Sequence of the second protein:
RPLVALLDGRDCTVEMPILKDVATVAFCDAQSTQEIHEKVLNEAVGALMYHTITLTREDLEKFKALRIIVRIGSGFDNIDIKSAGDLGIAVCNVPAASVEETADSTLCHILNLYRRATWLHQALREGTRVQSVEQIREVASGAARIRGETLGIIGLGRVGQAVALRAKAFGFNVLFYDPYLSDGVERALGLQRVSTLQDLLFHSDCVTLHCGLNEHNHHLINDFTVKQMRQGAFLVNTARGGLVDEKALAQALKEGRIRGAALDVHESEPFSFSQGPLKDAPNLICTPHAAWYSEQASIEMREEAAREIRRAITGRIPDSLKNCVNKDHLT

These two protein chains interact to form a complex.

Sequence of the first protein:
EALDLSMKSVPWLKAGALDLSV

Residue-level contacts at the interface:
Residue V68 in the second protein interacts with residue L110 in the first protein (closest heavy-atom distance 3.4 Å).
Residue V83 in the second protein contacts residue L112 in the first protein (closest heavy-atom distance 4.2 Å).
Residue K82 in the second protein contacts residue L112 in the first protein (closest heavy-atom distance 4.3 Å).
Residue D72 in the second protein contacts residue S113 in the first protein (closest heavy-atom distance 4.5 Å).
Residue V68 in the second protein is in contact with residue A109 in the first protein (closest heavy-atom distance 3.9 Å).
Residue A69 in the second protein interacts with residue A109 in the first protein (closest heavy-atom distance 4.3 Å).
Residue F70 in the second protein interacts with residue L112 in the first protein (closest heavy-atom distance 3.3 Å).
Residue C71 in the second protein is in contact with residue S113 in the first protein (closest heavy-atom distance 3.5 Å).
Residue F70 in the second protein interacts with residue L110 in the first protein (closest heavy-atom distance 3.5 Å).
Residue A69 in the second protein is in contact with residue L112 in the first protein (closest heavy-atom distance 4.1 Å).
Residue F70 in the second protein is in contact with residue A109 in the first protein (closest heavy-atom distance 3.7 Å).
Residue C55 in the second protein is in contact with residue A109 in the first protein (closest heavy-atom distance 4.8 Å).
Residue R53 in the second protein is in contact with residue S113 in the first protein (closest heavy-atom distance 4.8 Å).
Residue E78 in the second protein interacts with residue V114 in the first protein (closest heavy-atom distance 4.3 Å).
Residue C71 in the second protein is in contact with residue L112 in the first protein (closest heavy-atom distance 4.4 Å).
Residue A69 in the second protein contacts residue L110 in the first protein (closest heavy-atom distance 3.5 Å).
Residue R53 in the second protein interacts with residue D111 in the first protein (closest heavy-atom distance 4.7 Å).
Residue I79 in the second protein interacts with residue V114 in the first protein (closest heavy-atom distance 4.8 Å).
Residue F70 in the second protein is in contact with residue S113 in the first protein (closest heavy-atom distance 4.1 Å).
Residue L46 in the second protein is in contact with residue L112 in the first protein (closest heavy-atom distance 4.8 Å).
Residue H80 in the second protein contacts residue V114 in the first protein (closest heavy-atom distance 3.6 Å).
Residue F70 in the second protein is in contact with residue D111 in the first protein (closest heavy-atom distance 3.2 Å).
Residue M59 in the second protein interacts with residue A109 in the first protein (closest heavy-atom distance 4.9 Å).
Residue C71 in the second protein interacts with residue V114 in the first protein (closest heavy-atom distance 4.7 Å).
Residue M59 in the second protein contacts residue G108 in the first protein (closest heavy-atom distance 4.8 Å).
Residue H80 in the second protein interacts with residue L112 in the first protein (closest heavy-atom distance 3.7 Å).